The following describes two proteins that form a bound complex.

Sequence of the second protein:
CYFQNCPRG

Contacts between the two chains:
Residue D42 in the first protein interacts with residue G9 in the second protein (closest heavy-atom distance 3.2 Å).
Residue M320 in the first protein is in contact with residue C1 in the second protein (closest heavy-atom distance 3.4 Å).
Residue A203 in the first protein contacts residue N5 in the second protein (closest heavy-atom distance 3.1 Å).
Residue M132 in the first protein interacts with residue Y2 in the second protein (closest heavy-atom distance 4.3 Å).
Residue W202 in the first protein interacts with residue N5 in the second protein (closest heavy-atom distance 3.6 Å).
Residue M320 in the first protein is in contact with residue P7 in the second protein (closest heavy-atom distance 3.8 Å).
Residue Q101 in the first protein is in contact with residue Y2 in the second protein (closest heavy-atom distance 3.4 Å).
Residue M129 in the first protein interacts with residue Y2 in the second protein (closest heavy-atom distance 4.4 Å).
Residue M320 in the first protein is in contact with residue Q4 in the second protein (closest heavy-atom distance 3.5 Å).
Residue L321 in the first protein interacts with residue C6 in the second protein (closest heavy-atom distance 4.8 Å).
Residue R41 in the first protein contacts residue G9 in the second protein (closest heavy-atom distance 3.0 Å).
Residue Q300 in the first protein contacts residue F3 in the second protein (closest heavy-atom distance 3.3 Å).
Residue M129 in the first protein is in contact with residue F3 in the second protein (closest heavy-atom distance 3.6 Å).
Residue L321 in the first protein is in contact with residue Y2 in the second protein (closest heavy-atom distance 3.1 Å).
Residue A303 in the first protein contacts residue Q4 in the second protein (closest heavy-atom distance 3.6 Å).
Residue V215 in the first protein contacts residue F3 in the second protein (closest heavy-atom distance 3.7 Å).
Residue F297 in the first protein contacts residue F3 in the second protein (closest heavy-atom distance 3.7 Å).
Residue F296 in the first protein interacts with residue C1 in the second protein (closest heavy-atom distance 4.6 Å).
Residue K109 in the first protein is in contact with residue P7 in the second protein (closest heavy-atom distance 4.6 Å).
Residue Q183 in the first protein is in contact with residue Y2 in the second protein (closest heavy-atom distance 4.0 Å).
Residue C201 in the first protein interacts with residue N5 in the second protein (closest heavy-atom distance 3.1 Å).
Residue K125 in the first protein interacts with residue C1 in the second protein (closest heavy-atom distance 3.7 Å).
Residue Q183 in the first protein contacts residue F3 in the second protein (closest heavy-atom distance 4.0 Å).
Residue A304 in the first protein is in contact with residue Q4 in the second protein (closest heavy-atom distance 3.6 Å).
Residue F296 in the first protein interacts with residue Y2 in the second protein (closest heavy-atom distance 4.0 Å).
Residue F187 in the first protein is in contact with residue Y2 in the second protein (closest heavy-atom distance 4.2 Å).
Residue V299 in the first protein contacts residue Q4 in the second protein (closest heavy-atom distance 4.9 Å).
Residue R41 in the first protein interacts with residue R8 in the second protein (closest heavy-atom distance 3.4 Å).
Residue Q300 in the first protein contacts residue C1 in the second protein (closest heavy-atom distance 3.1 Å).
Residue K125 in the first protein interacts with residue Y2 in the second protein (closest heavy-atom distance 4.2 Å).
Residue L321 in the first protein is in contact with residue C1 in the second protein (closest heavy-atom distance 4.2 Å).
Residue E312 in the first protein contacts residue G9 in the second protein (closest heavy-atom distance 4.1 Å).
Residue F187 in the first protein interacts with residue F3 in the second protein (closest heavy-atom distance 4.3 Å).
Residue V317 in the first protein is in contact with residue G9 in the second protein (closest heavy-atom distance 4.4 Å).
Residue I218 in the first protein interacts with residue F3 in the second protein (closest heavy-atom distance 4.3 Å).
Residue K109 in the first protein is in contact with residue R8 in the second protein (closest heavy-atom distance 4.7 Å).
Residue M320 in the first protein is in contact with residue Y2 in the second protein (closest heavy-atom distance 3.5 Å).
Residue K109 in the first protein interacts with residue C6 in the second protein (closest heavy-atom distance 3.9 Å).
Residue W202 in the first protein interacts with residue R8 in the second protein (closest heavy-atom distance 3.6 Å).
Residue F187 in the first protein interacts with residue Q4 in the second protein (closest heavy-atom distance 4.8 Å).
Residue D112 in the first protein interacts with residue R8 in the second protein (closest heavy-atom distance 4.1 Å).
Residue F187 in the first protein interacts with residue N5 in the second protein (closest heavy-atom distance 4.7 Å).
Residue Q105 in the first protein interacts with residue C1 in the second protein (closest heavy-atom distance 4.2 Å).
Residue A323 in the first protein interacts with residue Y2 in the second protein (closest heavy-atom distance 3.6 Å).
Residue Q300 in the first protein is in contact with residue Q4 in the second protein (closest heavy-atom distance 2.9 Å).
Residue Q300 in the first protein contacts residue Y2 in the second protein (closest heavy-atom distance 4.9 Å).
Residue L45 in the first protein contacts residue G9 in the second protein (closest heavy-atom distance 4.3 Å).
Residue Q128 in the first protein interacts with residue Y2 in the second protein (closest heavy-atom distance 3.9 Å).
Residue Q105 in the first protein is in contact with residue Y2 in the second protein (closest heavy-atom distance 3.5 Å).
Residue M132 in the first protein interacts with residue F3 in the second protein (closest heavy-atom distance 4.4 Å).
Residue F296 in the first protein interacts with residue F3 in the second protein (closest heavy-atom distance 3.7 Å).
Residue C204 in the first protein is in contact with residue N5 in the second protein (closest heavy-atom distance 3.1 Å).
Residue E312 in the first protein contacts residue P7 in the second protein (closest heavy-atom distance 3.7 Å).
Residue R211 in the first protein is in contact with residue Q4 in the second protein (closest heavy-atom distance 4.0 Å).
Residue L322 in the first protein interacts with residue Y2 in the second protein (closest heavy-atom distance 4.3 Å).
Residue V215 in the first protein is in contact with residue Q4 in the second protein (closest heavy-atom distance 4.8 Å).
Residue W202 in the first protein is in contact with residue C6 in the second protein (closest heavy-atom distance 3.1 Å).
Residue T199 in the first protein interacts with residue R8 in the second protein (closest heavy-atom distance 2.9 Å).
Residue L53 in the first protein is in contact with residue Y2 in the second protein (closest heavy-atom distance 4.2 Å).
Residue Y214 in the first protein contacts residue F3 in the second protein (closest heavy-atom distance 4.1 Å).

Sequence of the first protein:
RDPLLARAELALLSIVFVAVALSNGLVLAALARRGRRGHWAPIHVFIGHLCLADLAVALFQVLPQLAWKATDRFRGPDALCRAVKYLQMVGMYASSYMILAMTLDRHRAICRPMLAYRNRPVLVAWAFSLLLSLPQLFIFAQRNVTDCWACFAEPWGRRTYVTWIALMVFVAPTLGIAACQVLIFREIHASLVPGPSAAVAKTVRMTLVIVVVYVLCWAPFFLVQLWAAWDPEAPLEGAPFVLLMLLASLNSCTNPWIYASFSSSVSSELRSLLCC